Interface contacts:
Residue R29 in protein 1 contacts residue A55 in protein 2 (closest heavy-atom distance 4.9 Å).
Residue L11 in protein 1 contacts residue L47 in protein 2 (closest heavy-atom distance 4.4 Å).
Residue F41 in protein 1 is in contact with residue A55 in protein 2 (closest heavy-atom distance 3.9 Å).
Residue L11 in protein 1 is in contact with residue A67 in protein 2 (closest heavy-atom distance 4.6 Å).
Residue S8 in protein 1 contacts residue N44 in protein 2 (closest heavy-atom distance 4.9 Å).
Residue E12 in protein 1 interacts with residue L47 in protein 2 (closest heavy-atom distance 3.9 Å).
Residue V7 in protein 1 interacts with residue A67 in protein 2 (closest heavy-atom distance 4.5 Å).
Residue S8 in protein 1 is in contact with residue L47 in protein 2 (closest heavy-atom distance 4.1 Å).

The following describes two proteins that form a bound complex.

Sequence of protein 1:
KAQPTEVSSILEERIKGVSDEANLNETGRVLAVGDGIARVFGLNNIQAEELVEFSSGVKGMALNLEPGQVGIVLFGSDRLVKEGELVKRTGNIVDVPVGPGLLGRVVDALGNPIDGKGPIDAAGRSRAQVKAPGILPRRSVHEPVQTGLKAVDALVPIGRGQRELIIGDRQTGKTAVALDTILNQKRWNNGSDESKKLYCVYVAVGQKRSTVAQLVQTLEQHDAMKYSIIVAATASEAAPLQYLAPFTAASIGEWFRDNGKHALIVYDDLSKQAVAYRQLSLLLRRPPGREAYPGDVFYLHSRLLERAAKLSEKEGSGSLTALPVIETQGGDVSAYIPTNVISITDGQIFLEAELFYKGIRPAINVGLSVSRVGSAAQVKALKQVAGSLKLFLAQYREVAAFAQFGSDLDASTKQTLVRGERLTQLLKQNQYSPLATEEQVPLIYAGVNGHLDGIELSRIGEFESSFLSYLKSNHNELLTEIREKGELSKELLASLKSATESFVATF

Sequence of protein 2:
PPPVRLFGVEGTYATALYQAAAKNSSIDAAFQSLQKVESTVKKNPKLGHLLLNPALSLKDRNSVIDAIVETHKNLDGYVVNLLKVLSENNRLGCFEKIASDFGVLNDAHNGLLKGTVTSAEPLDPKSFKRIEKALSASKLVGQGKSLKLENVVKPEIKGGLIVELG